Sequence of chain B:
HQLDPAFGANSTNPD

This data describes a binding interaction between two proteins.

Sequence of chain A:
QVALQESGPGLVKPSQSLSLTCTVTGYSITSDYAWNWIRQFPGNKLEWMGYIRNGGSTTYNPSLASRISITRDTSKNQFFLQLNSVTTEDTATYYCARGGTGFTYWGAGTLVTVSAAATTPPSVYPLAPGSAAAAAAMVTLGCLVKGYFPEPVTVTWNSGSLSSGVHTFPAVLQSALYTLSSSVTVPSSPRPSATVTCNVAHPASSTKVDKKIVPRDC

Interface contacts:
Residue T59 in chain A interacts with residue A6 in chain B (closest heavy-atom distance 4.9 Å).
Residue T59 in chain A is in contact with residue T12 in chain B (closest heavy-atom distance 4.9 Å).
Residue G102 in chain A contacts residue L3 in chain B (closest heavy-atom distance 2.7 Å).
Residue G100 in chain A contacts residue L3 in chain B (closest heavy-atom distance 2.6 Å).
Residue T101 in chain A interacts with residue D4 in chain B (closest heavy-atom distance 4.8 Å).
Residue T101 in chain A is in contact with residue Q2 in chain B (closest heavy-atom distance 2.9 Å).
Residue G99 in chain A interacts with residue F7 in chain B (closest heavy-atom distance 3.6 Å).
Residue R53 in chain A contacts residue G8 in chain B (closest heavy-atom distance 3.3 Å).
Residue G100 in chain A interacts with residue Q2 in chain B (closest heavy-atom distance 4.1 Å).
Residue G102 in chain A contacts residue F7 in chain B (closest heavy-atom distance 4.5 Å).
Residue G100 in chain A contacts residue F7 in chain B (closest heavy-atom distance 3.3 Å).
Residue R53 in chain A contacts residue D4 in chain B (closest heavy-atom distance 4.6 Å).
Residue R53 in chain A is in contact with residue F7 in chain B (closest heavy-atom distance 3.9 Å).
Residue N36 in chain A is in contact with residue F7 in chain B (closest heavy-atom distance 3.8 Å).
Residue G100 in chain A interacts with residue D4 in chain B (closest heavy-atom distance 4.0 Å).
Residue Y51 in chain A interacts with residue F7 in chain B (closest heavy-atom distance 3.1 Å).
Residue A34 in chain A interacts with residue F7 in chain B (closest heavy-atom distance 3.2 Å).
Residue F103 in chain A is in contact with residue F7 in chain B (closest heavy-atom distance 4.0 Å).
Residue T101 in chain A interacts with residue L3 in chain B (closest heavy-atom distance 3.7 Å).
Residue Y51 in chain A is in contact with residue A6 in chain B (closest heavy-atom distance 2.7 Å).
Residue G102 in chain A contacts residue Q2 in chain B (closest heavy-atom distance 4.3 Å).